Sequence of the second protein:
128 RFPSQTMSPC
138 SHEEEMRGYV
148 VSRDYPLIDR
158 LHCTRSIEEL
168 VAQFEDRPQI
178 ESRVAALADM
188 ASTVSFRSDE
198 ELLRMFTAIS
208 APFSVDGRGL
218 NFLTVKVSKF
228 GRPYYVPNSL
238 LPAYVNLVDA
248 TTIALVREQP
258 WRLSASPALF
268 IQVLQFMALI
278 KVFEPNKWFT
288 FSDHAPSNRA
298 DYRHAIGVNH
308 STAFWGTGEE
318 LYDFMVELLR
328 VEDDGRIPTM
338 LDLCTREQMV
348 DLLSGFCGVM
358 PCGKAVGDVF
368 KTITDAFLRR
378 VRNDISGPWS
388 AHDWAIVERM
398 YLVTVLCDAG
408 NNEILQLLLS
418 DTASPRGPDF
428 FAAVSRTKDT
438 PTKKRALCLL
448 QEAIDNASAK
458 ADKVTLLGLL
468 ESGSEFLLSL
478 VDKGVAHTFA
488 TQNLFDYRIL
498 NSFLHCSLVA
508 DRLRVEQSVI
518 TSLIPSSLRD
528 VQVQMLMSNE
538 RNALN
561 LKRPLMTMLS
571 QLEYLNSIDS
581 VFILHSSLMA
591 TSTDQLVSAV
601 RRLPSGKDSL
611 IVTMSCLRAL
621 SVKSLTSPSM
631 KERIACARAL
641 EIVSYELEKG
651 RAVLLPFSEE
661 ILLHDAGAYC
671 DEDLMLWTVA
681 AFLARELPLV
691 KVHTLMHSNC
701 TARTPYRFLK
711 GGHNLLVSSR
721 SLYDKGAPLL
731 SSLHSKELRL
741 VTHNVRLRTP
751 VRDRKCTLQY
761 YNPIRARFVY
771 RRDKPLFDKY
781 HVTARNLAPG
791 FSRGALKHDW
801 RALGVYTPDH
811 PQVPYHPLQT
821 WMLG

These two protein chains interact to form a complex.

Residue-level contacts at the interface:
Residue W821 in the second protein contacts residue A263 in the first protein (closest heavy-atom distance 4.1 Å).
Residue M822 in the second protein is in contact with residue C247 in the first protein (closest heavy-atom distance 3.8 Å).
Residue W821 in the second protein interacts with residue C247 in the first protein (closest heavy-atom distance 3.7 Å).
Residue D753 in the second protein contacts residue P243 in the first protein (closest heavy-atom distance 3.7 Å).
Residue R752 in the second protein is in contact with residue G154 in the first protein (closest heavy-atom distance 3.0 Å).
Residue W821 in the second protein is in contact with residue L253 in the first protein (closest heavy-atom distance 4.4 Å).
Residue C756 in the second protein is in contact with residue C247 in the first protein (closest heavy-atom distance 3.6 Å).
Residue L796 in the second protein is in contact with residue Y250 in the first protein (closest heavy-atom distance 3.8 Å).
Residue G824 in the second protein is in contact with residue C247 in the first protein (closest heavy-atom distance 4.0 Å).
Residue F777 in the second protein interacts with residue S255 in the first protein (closest heavy-atom distance 4.0 Å).
Residue C756 in the second protein interacts with residue D244 in the first protein (closest heavy-atom distance 3.9 Å).
Residue V751 in the second protein contacts residue M240 in the first protein (closest heavy-atom distance 4.0 Å).
Residue R748 in the second protein is in contact with residue E236 in the first protein (closest heavy-atom distance 4.3 Å).
Residue D594 in the second protein is in contact with residue E239 in the first protein (closest heavy-atom distance 3.4 Å).
Residue P789 in the second protein is in contact with residue Y250 in the first protein (closest heavy-atom distance 3.5 Å).
Residue V751 in the second protein contacts residue G154 in the first protein (closest heavy-atom distance 3.9 Å).
Residue R754 in the second protein is in contact with residue P243 in the first protein (closest heavy-atom distance 3.5 Å).
Residue V751 in the second protein interacts with residue R197 in the first protein (closest heavy-atom distance 3.6 Å).
Residue D753 in the second protein interacts with residue L242 in the first protein (closest heavy-atom distance 4.1 Å).
Residue L787 in the second protein is in contact with residue Y250 in the first protein (closest heavy-atom distance 3.8 Å).
Residue L823 in the second protein contacts residue C247 in the first protein (closest heavy-atom distance 3.1 Å).
Residue R601 in the second protein contacts residue P238 in the first protein (closest heavy-atom distance 4.0 Å).
Residue R754 in the second protein is in contact with residue R245 in the first protein (closest heavy-atom distance 2.5 Å).
Residue H781 in the second protein contacts residue R258 in the first protein (closest heavy-atom distance 3.1 Å).
Residue V751 in the second protein contacts residue S156 in the first protein (closest heavy-atom distance 3.7 Å).
Residue R601 in the second protein interacts with residue E239 in the first protein (closest heavy-atom distance 2.5 Å).
Residue R752 in the second protein is in contact with residue R153 in the first protein (closest heavy-atom distance 2.9 Å).
Residue Y780 in the second protein is in contact with residue A259 in the first protein (closest heavy-atom distance 3.8 Å).
Residue V782 in the second protein is in contact with residue R258 in the first protein (closest heavy-atom distance 3.8 Å).
Residue V751 in the second protein contacts residue L155 in the first protein (closest heavy-atom distance 3.9 Å).
Residue R785 in the second protein interacts with residue Y250 in the first protein (closest heavy-atom distance 4.0 Å).
Residue R752 in the second protein contacts residue L155 in the first protein (closest heavy-atom distance 4.0 Å).
Residue R752 in the second protein is in contact with residue V151 in the first protein (closest heavy-atom distance 2.6 Å).
Residue V782 in the second protein interacts with residue M254 in the first protein (closest heavy-atom distance 4.1 Å).
Residue R785 in the second protein contacts residue S255 in the first protein (closest heavy-atom distance 3.0 Å).
Residue W821 in the second protein interacts with residue Q264 in the first protein (closest heavy-atom distance 3.6 Å).
Residue A784 in the second protein interacts with residue M254 in the first protein (closest heavy-atom distance 4.1 Å).
Residue D594 in the second protein is in contact with residue D237 in the first protein (closest heavy-atom distance 4.3 Å).
Residue Y780 in the second protein contacts residue R258 in the first protein (closest heavy-atom distance 3.1 Å).
Residue R748 in the second protein is in contact with residue D237 in the first protein (closest heavy-atom distance 2.6 Å).
Residue D753 in the second protein interacts with residue L155 in the first protein (closest heavy-atom distance 3.2 Å).
Residue R785 in the second protein contacts residue S251 in the first protein (closest heavy-atom distance 3.5 Å).
Residue N786 in the second protein interacts with residue S251 in the first protein (closest heavy-atom distance 3.1 Å).
Residue V597 in the second protein contacts residue E239 in the first protein (closest heavy-atom distance 3.0 Å).
Residue K779 in the second protein interacts with residue R258 in the first protein (closest heavy-atom distance 3.2 Å).
Residue M822 in the second protein interacts with residue L253 in the first protein (closest heavy-atom distance 3.7 Å).
Residue V782 in the second protein is in contact with residue S255 in the first protein (closest heavy-atom distance 4.2 Å).
Residue D753 in the second protein contacts residue E159 in the first protein (closest heavy-atom distance 3.2 Å).
Residue D753 in the second protein is in contact with residue S156 in the first protein (closest heavy-atom distance 3.5 Å).
Residue T749 in the second protein is in contact with residue R197 in the first protein (closest heavy-atom distance 2.4 Å).
Residue R748 in the second protein is in contact with residue R197 in the first protein (closest heavy-atom distance 3.4 Å).
Residue P750 in the second protein contacts residue R197 in the first protein (closest heavy-atom distance 4.1 Å).
Residue R785 in the second protein is in contact with residue S252 in the first protein (closest heavy-atom distance 4.2 Å).
Residue L758 in the second protein contacts residue P249 in the first protein (closest heavy-atom distance 4.0 Å).
Residue K755 in the second protein interacts with residue P243 in the first protein (closest heavy-atom distance 4.0 Å).
Residue R748 in the second protein contacts residue A235 in the first protein (closest heavy-atom distance 4.3 Å).
Residue Q759 in the second protein interacts with residue P249 in the first protein (closest heavy-atom distance 4.1 Å).
Residue Q759 in the second protein is in contact with residue L248 in the first protein (closest heavy-atom distance 3.1 Å).
Residue R785 in the second protein interacts with residue M254 in the first protein (closest heavy-atom distance 3.7 Å).
Residue A788 in the second protein contacts residue Y250 in the first protein (closest heavy-atom distance 3.5 Å).

Sequence of the first protein:
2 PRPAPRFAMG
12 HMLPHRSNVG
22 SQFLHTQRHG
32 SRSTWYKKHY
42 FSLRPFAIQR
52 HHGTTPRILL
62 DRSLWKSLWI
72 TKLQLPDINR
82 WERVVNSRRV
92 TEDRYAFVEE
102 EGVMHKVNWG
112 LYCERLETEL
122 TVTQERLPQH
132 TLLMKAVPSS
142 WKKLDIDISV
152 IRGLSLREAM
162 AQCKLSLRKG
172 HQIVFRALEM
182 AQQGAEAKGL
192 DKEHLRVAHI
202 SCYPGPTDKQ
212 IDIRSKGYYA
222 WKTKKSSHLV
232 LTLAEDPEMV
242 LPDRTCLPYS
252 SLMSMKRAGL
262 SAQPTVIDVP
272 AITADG